Sequence of the first protein:
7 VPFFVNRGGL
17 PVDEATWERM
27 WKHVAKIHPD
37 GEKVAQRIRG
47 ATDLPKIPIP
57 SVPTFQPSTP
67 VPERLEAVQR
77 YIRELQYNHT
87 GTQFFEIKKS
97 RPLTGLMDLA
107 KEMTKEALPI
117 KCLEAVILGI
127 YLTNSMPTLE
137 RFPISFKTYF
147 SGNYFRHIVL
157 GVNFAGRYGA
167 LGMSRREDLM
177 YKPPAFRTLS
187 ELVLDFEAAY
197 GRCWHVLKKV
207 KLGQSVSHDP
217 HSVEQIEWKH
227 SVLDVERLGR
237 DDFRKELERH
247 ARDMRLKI

Residue-level contacts at the interface:
Residue H107 in the second protein contacts residue R251 in the first protein (closest heavy-atom distance 4.3 Å).
Residue E155 in the second protein interacts with residue R251 in the first protein (closest heavy-atom distance 4.7 Å).
Residue Y108 in the second protein contacts residue R248 in the first protein (closest heavy-atom distance 3.6 Å).
Residue Y108 in the second protein interacts with residue R251 in the first protein (closest heavy-atom distance 4.2 Å).
Residue R156 in the second protein is in contact with residue L252 in the first protein (closest heavy-atom distance 3.0 Å).
Residue E155 in the second protein interacts with residue R245 in the first protein (closest heavy-atom distance 3.5 Å).
Residue K112 in the second protein contacts residue R251 in the first protein (closest heavy-atom distance 4.2 Å).
Residue K112 in the second protein contacts residue I254 in the first protein (closest heavy-atom distance 3.7 Å).
Residue H197 in the second protein interacts with residue R245 in the first protein (closest heavy-atom distance 4.9 Å).
Residue V159 in the second protein is in contact with residue L252 in the first protein (closest heavy-atom distance 4.5 Å).
Residue E414 in the second protein contacts residue R183 in the first protein (closest heavy-atom distance 3.5 Å).
Residue E417 in the second protein is in contact with residue R248 in the first protein (closest heavy-atom distance 4.5 Å).
Residue E414 in the second protein contacts residue R163 in the first protein (closest heavy-atom distance 4.5 Å).
Residue R156 in the second protein contacts residue K253 in the first protein (closest heavy-atom distance 4.9 Å).
Residue L152 in the second protein interacts with residue R251 in the first protein (closest heavy-atom distance 4.0 Å).
Residue E155 in the second protein contacts residue L252 in the first protein (closest heavy-atom distance 3.9 Å).

The following describes two proteins that form a bound complex.

Sequence of the second protein:
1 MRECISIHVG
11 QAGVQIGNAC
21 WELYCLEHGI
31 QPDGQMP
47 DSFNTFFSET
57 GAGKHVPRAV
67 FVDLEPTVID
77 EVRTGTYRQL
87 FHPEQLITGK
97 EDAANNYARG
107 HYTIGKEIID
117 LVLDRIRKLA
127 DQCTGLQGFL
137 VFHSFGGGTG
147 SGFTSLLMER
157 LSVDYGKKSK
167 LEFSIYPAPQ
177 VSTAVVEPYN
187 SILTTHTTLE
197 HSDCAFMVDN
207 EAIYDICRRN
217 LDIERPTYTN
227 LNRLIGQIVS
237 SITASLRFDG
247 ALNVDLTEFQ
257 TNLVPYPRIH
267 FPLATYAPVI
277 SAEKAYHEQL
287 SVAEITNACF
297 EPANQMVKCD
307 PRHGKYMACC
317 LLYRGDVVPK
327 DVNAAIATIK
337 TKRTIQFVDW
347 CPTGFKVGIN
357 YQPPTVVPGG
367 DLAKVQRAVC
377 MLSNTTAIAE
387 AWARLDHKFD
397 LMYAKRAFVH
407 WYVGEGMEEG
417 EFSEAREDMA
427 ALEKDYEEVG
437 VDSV